This data describes a binding interaction between two proteins.

Sequence of chain B:
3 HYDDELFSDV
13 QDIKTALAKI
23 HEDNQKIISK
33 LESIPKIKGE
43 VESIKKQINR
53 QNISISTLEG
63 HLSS

Sequence of chain A:
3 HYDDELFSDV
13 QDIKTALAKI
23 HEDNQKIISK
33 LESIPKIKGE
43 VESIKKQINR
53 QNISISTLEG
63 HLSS

Contacts between the two chains:
Residue Y4 in chain A is in contact with residue D5 in chain B (closest heavy-atom distance 3.3 Å).
Residue I30 in chain A is in contact with residue I29 in chain B (closest heavy-atom distance 3.7 Å).
Residue I22 in chain A contacts residue I22 in chain B (closest heavy-atom distance 3.9 Å).
Residue N26 in chain A is in contact with residue I29 in chain B (closest heavy-atom distance 4.0 Å).
Residue L19 in chain A contacts residue A18 in chain B (closest heavy-atom distance 3.9 Å).
Residue V43 in chain A is in contact with residue E42 in chain B (closest heavy-atom distance 3.2 Å).
Residue L64 in chain A is in contact with residue H63 in chain B (closest heavy-atom distance 3.8 Å).
Residue L60 in chain A interacts with residue L60 in chain B (closest heavy-atom distance 3.8 Å).
Residue L64 in chain A is in contact with residue L64 in chain B (closest heavy-atom distance 3.9 Å).
Residue L33 in chain A is in contact with residue I29 in chain B (closest heavy-atom distance 3.8 Å).
Residue L19 in chain A interacts with residue L19 in chain B (closest heavy-atom distance 3.7 Å).
Residue I57 in chain A contacts residue I57 in chain B (closest heavy-atom distance 3.9 Å).
Residue K16 in chain A interacts with residue D11 in chain B (closest heavy-atom distance 3.0 Å).
Residue I50 in chain A is in contact with residue I50 in chain B (closest heavy-atom distance 3.6 Å).
Residue I57 in chain A is in contact with residue S56 in chain B (closest heavy-atom distance 3.7 Å).
Residue N51 in chain A interacts with residue Q49 in chain B (closest heavy-atom distance 4.1 Å).
Residue I30 in chain A interacts with residue K28 in chain B (closest heavy-atom distance 3.8 Å).
Residue N54 in chain A contacts residue Q49 in chain B (closest heavy-atom distance 4.0 Å).
Residue I39 in chain A interacts with residue I39 in chain B (closest heavy-atom distance 3.9 Å).
Residue I46 in chain A is in contact with residue I46 in chain B (closest heavy-atom distance 3.9 Å).
Residue E61 in chain A interacts with residue L60 in chain B (closest heavy-atom distance 3.7 Å).
Residue V12 in chain A contacts residue I15 in chain B (closest heavy-atom distance 4.1 Å).
Residue I15 in chain A is in contact with residue I15 in chain B (closest heavy-atom distance 3.9 Å).
Residue K40 in chain A interacts with residue S35 in chain B (closest heavy-atom distance 3.7 Å).
Residue Y4 in chain A interacts with residue D11 in chain B (closest heavy-atom distance 2.6 Å).
Residue I36 in chain A interacts with residue K32 in chain B (closest heavy-atom distance 3.6 Å).
Residue I29 in chain A contacts residue I29 in chain B (closest heavy-atom distance 3.8 Å).
Residue K47 in chain A contacts residue E42 in chain B (closest heavy-atom distance 3.2 Å).
Residue I36 in chain A interacts with residue S35 in chain B (closest heavy-atom distance 3.1 Å).
Residue V43 in chain A is in contact with residue V43 in chain B (closest heavy-atom distance 3.8 Å).
Residue L33 in chain A contacts residue L33 in chain B (closest heavy-atom distance 3.7 Å).
Residue I36 in chain A contacts residue I39 in chain B (closest heavy-atom distance 3.9 Å).
Residue L64 in chain A interacts with residue L60 in chain B (closest heavy-atom distance 3.9 Å).
Residue N26 in chain A interacts with residue I22 in chain B (closest heavy-atom distance 3.5 Å).
Residue L8 in chain A is in contact with residue L8 in chain B (closest heavy-atom distance 3.9 Å).
Residue V12 in chain A is in contact with residue D11 in chain B (closest heavy-atom distance 3.7 Å).
Residue V12 in chain A contacts residue L8 in chain B (closest heavy-atom distance 4.1 Å).
Residue K47 in chain A interacts with residue S45 in chain B (closest heavy-atom distance 3.4 Å).
Residue Q27 in chain A contacts residue D25 in chain B (closest heavy-atom distance 3.0 Å).
Residue H23 in chain A contacts residue D25 in chain B (closest heavy-atom distance 3.9 Å).
Residue I36 in chain A contacts residue I36 in chain B (closest heavy-atom distance 3.8 Å).
Residue I57 in chain A is in contact with residue Q53 in chain B (closest heavy-atom distance 3.5 Å).
Residue I50 in chain A interacts with residue Q53 in chain B (closest heavy-atom distance 3.3 Å).
Residue Y4 in chain A interacts with residue E7 in chain B (closest heavy-atom distance 3.6 Å).
Residue I57 in chain A contacts residue L60 in chain B (closest heavy-atom distance 3.7 Å).
Residue L19 in chain A is in contact with residue I15 in chain B (closest heavy-atom distance 3.9 Å).
Residue I30 in chain A interacts with residue D25 in chain B (closest heavy-atom distance 4.0 Å).
Residue V43 in chain A is in contact with residue I46 in chain B (closest heavy-atom distance 3.4 Å).
Residue L19 in chain A interacts with residue I22 in chain B (closest heavy-atom distance 3.7 Å).
Residue Y4 in chain A contacts residue L8 in chain B (closest heavy-atom distance 3.6 Å).
Residue N54 in chain A is in contact with residue Q53 in chain B (closest heavy-atom distance 2.8 Å).
Residue K40 in chain A contacts residue K38 in chain B (closest heavy-atom distance 3.7 Å).
Residue K16 in chain A is in contact with residue D14 in chain B (closest heavy-atom distance 3.0 Å).
Residue I30 in chain A contacts residue K32 in chain B (closest heavy-atom distance 3.9 Å).
Residue Q53 in chain A contacts residue Q53 in chain B (closest heavy-atom distance 2.9 Å).
Residue N26 in chain A contacts residue D25 in chain B (closest heavy-atom distance 4.0 Å).
Residue K40 in chain A contacts residue I39 in chain B (closest heavy-atom distance 3.7 Å).
Residue K47 in chain A interacts with residue Q49 in chain B (closest heavy-atom distance 4.0 Å).
Residue I50 in chain A interacts with residue Q49 in chain B (closest heavy-atom distance 3.7 Å).
Residue N26 in chain A is in contact with residue N26 in chain B (closest heavy-atom distance 4.0 Å).